This data describes a binding interaction between two proteins.

Sequence of chain A:
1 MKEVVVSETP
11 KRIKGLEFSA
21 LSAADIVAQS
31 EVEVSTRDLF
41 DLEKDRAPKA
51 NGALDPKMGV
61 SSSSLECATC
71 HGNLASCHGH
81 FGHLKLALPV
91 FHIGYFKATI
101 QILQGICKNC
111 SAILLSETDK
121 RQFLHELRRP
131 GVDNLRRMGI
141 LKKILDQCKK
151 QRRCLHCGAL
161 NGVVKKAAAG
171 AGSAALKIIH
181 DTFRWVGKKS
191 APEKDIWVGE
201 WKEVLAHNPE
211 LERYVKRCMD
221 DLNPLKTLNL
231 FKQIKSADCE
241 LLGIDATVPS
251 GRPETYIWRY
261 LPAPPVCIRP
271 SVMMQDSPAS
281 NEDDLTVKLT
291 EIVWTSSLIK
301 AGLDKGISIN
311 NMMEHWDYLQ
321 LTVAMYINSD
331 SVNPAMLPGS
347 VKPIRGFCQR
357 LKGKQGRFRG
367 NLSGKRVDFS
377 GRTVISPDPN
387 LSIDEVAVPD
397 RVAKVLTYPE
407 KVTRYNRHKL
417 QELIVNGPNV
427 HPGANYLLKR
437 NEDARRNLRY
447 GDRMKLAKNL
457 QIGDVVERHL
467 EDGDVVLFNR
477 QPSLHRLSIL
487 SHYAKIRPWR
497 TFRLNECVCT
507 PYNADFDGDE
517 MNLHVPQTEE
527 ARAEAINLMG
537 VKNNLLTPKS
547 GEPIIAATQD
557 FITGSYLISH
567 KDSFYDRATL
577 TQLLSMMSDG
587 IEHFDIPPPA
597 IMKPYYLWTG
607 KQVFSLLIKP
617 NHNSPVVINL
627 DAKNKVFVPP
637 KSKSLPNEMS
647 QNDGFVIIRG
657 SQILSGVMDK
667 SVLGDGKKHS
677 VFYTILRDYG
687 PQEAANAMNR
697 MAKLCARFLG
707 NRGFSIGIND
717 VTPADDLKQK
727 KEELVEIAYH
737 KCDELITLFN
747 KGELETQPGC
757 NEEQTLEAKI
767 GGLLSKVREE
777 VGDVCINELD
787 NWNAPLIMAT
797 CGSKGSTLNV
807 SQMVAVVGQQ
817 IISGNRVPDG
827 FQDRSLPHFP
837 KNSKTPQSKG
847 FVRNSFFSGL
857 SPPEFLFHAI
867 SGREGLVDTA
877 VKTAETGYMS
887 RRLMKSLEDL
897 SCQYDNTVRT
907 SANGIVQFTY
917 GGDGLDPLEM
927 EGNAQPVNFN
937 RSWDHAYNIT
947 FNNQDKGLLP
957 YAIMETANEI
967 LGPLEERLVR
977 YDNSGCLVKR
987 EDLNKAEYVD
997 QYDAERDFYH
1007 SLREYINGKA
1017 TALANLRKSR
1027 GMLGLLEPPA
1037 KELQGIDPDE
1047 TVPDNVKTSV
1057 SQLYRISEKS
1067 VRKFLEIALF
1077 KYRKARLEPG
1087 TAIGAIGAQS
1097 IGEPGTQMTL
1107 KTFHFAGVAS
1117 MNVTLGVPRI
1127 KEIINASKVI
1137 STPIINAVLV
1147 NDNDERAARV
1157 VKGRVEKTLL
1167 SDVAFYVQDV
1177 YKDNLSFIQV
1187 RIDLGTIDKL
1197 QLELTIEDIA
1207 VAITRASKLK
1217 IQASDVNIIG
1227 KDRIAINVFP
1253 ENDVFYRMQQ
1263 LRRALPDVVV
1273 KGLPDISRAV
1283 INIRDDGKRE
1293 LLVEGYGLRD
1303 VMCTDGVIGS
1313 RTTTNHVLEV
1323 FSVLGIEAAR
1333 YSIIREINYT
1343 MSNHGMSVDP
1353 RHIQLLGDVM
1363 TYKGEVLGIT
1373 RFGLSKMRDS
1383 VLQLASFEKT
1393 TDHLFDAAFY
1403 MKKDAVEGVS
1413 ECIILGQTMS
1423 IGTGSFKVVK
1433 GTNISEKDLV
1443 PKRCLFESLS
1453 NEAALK

Residue-level contacts at the interface:
Residue L298 in chain A interacts with residue N18 in chain B (closest heavy-atom distance 4.5 Å).
Residue L298 in chain A contacts residue L19 in chain B (closest heavy-atom distance 3.7 Å).
Residue S297 in chain A contacts residue N31 in chain B (closest heavy-atom distance 3.4 Å).
Residue K85 in chain A is in contact with residue T34 in chain B (closest heavy-atom distance 4.3 Å).
Residue S297 in chain A interacts with residue K30 in chain B (closest heavy-atom distance 3.7 Å).
Residue I307 in chain A contacts residue L23 in chain B (closest heavy-atom distance 3.7 Å).
Residue L298 in chain A is in contact with residue V28 in chain B (closest heavy-atom distance 3.9 Å).
Residue E33 in chain A is in contact with residue N31 in chain B (closest heavy-atom distance 4.2 Å).
Residue E33 in chain A is in contact with residue I33 in chain B (closest heavy-atom distance 4.3 Å).
Residue S35 in chain A is in contact with residue N31 in chain B (closest heavy-atom distance 3.5 Å).
Residue T322 in chain A is in contact with residue Y15 in chain B (closest heavy-atom distance 2.5 Å).
Residue S296 in chain A contacts residue N31 in chain B (closest heavy-atom distance 2.3 Å).
Residue A87 in chain A interacts with residue I33 in chain B (closest heavy-atom distance 3.5 Å).
Residue L84 in chain A contacts residue N31 in chain B (closest heavy-atom distance 3.4 Å).
Residue A301 in chain A contacts residue L23 in chain B (closest heavy-atom distance 3.7 Å).
Residue W294 in chain A interacts with residue Y15 in chain B (closest heavy-atom distance 3.2 Å).
Residue S297 in chain A is in contact with residue G29 in chain B (closest heavy-atom distance 3.0 Å).
Residue Y318 in chain A contacts residue Y15 in chain B (closest heavy-atom distance 3.2 Å).
Residue I307 in chain A interacts with residue G22 in chain B (closest heavy-atom distance 4.3 Å).
Residue K305 in chain A interacts with residue D27 in chain B (closest heavy-atom distance 2.6 Å).
Residue L298 in chain A is in contact with residue P20 in chain B (closest heavy-atom distance 3.8 Å).
Residue G339 in chain A interacts with residue N14 in chain B (closest heavy-atom distance 3.5 Å).
Residue I307 in chain A is in contact with residue P20 in chain B (closest heavy-atom distance 4.2 Å).
Residue R37 in chain A interacts with residue G29 in chain B (closest heavy-atom distance 3.5 Å).
Residue V293 in chain A interacts with residue K30 in chain B (closest heavy-atom distance 4.4 Å).
Residue W294 in chain A interacts with residue M16 in chain B (closest heavy-atom distance 3.8 Å).
Residue K85 in chain A contacts residue I33 in chain B (closest heavy-atom distance 3.2 Å).
Residue L337 in chain A contacts residue Y15 in chain B (closest heavy-atom distance 4.4 Å).
Residue P338 in chain A interacts with residue Y15 in chain B (closest heavy-atom distance 3.6 Å).
Residue W294 in chain A is in contact with residue L19 in chain B (closest heavy-atom distance 3.6 Å).
Residue E291 in chain A interacts with residue Y15 in chain B (closest heavy-atom distance 3.6 Å).
Residue K305 in chain A is in contact with residue L23 in chain B (closest heavy-atom distance 4.2 Å).
Residue Y260 in chain A interacts with residue E35 in chain B (closest heavy-atom distance 2.9 Å).
Residue K85 in chain A is in contact with residue E35 in chain B (closest heavy-atom distance 3.7 Å).
Residue G302 in chain A contacts residue L23 in chain B (closest heavy-atom distance 3.8 Å).
Residue V293 in chain A interacts with residue N31 in chain B (closest heavy-atom distance 3.7 Å).
Residue H315 in chain A interacts with residue P20 in chain B (closest heavy-atom distance 3.7 Å).
Residue G339 in chain A is in contact with residue Y15 in chain B (closest heavy-atom distance 3.6 Å).
Residue K300 in chain A interacts with residue I33 in chain B (closest heavy-atom distance 3.6 Å).
Residue T36 in chain A is in contact with residue G29 in chain B (closest heavy-atom distance 3.9 Å).
Residue L298 in chain A is in contact with residue L23 in chain B (closest heavy-atom distance 3.4 Å).
Residue S35 in chain A is in contact with residue K30 in chain B (closest heavy-atom distance 2.8 Å).
Residue L319 in chain A is in contact with residue Y15 in chain B (closest heavy-atom distance 4.2 Å).
Residue S296 in chain A is in contact with residue I33 in chain B (closest heavy-atom distance 3.9 Å).
Residue T36 in chain A contacts residue K30 in chain B (closest heavy-atom distance 3.8 Å).
Residue R37 in chain A interacts with residue Y25 in chain B (closest heavy-atom distance 3.0 Å).
Residue W294 in chain A contacts residue S17 in chain B (closest heavy-atom distance 4.2 Å).
Residue W294 in chain A interacts with residue V28 in chain B (closest heavy-atom distance 3.6 Å).
Residue V34 in chain A interacts with residue N31 in chain B (closest heavy-atom distance 4.3 Å).
Residue A301 in chain A is in contact with residue V28 in chain B (closest heavy-atom distance 4.2 Å).
Residue R37 in chain A is in contact with residue M16 in chain B (closest heavy-atom distance 3.6 Å).
Residue S297 in chain A interacts with residue V28 in chain B (closest heavy-atom distance 4.1 Å).
Residue T295 in chain A is in contact with residue Y15 in chain B (closest heavy-atom distance 3.2 Å).
Residue L86 in chain A contacts residue I33 in chain B (closest heavy-atom distance 3.6 Å).
Residue N311 in chain A interacts with residue P20 in chain B (closest heavy-atom distance 4.2 Å).
Residue W294 in chain A contacts residue N18 in chain B (closest heavy-atom distance 3.4 Å).
Residue A301 in chain A interacts with residue D27 in chain B (closest heavy-atom distance 4.1 Å).
Residue K85 in chain A interacts with residue N31 in chain B (closest heavy-atom distance 3.2 Å).
Residue K300 in chain A contacts residue H32 in chain B (closest heavy-atom distance 3.3 Å).
Residue W294 in chain A interacts with residue G29 in chain B (closest heavy-atom distance 3.9 Å).

Sequence of chain B:
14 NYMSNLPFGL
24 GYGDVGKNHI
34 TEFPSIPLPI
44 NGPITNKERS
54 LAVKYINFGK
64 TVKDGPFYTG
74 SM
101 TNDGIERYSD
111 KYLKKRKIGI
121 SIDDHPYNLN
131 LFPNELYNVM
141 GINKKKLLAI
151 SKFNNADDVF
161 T